Sequence of chain B:
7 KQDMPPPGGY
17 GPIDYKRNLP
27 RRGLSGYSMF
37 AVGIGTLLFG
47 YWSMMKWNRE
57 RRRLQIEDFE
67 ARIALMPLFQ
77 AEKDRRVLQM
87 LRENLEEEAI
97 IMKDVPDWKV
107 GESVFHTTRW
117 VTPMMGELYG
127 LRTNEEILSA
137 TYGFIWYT

Sequence of chain A:
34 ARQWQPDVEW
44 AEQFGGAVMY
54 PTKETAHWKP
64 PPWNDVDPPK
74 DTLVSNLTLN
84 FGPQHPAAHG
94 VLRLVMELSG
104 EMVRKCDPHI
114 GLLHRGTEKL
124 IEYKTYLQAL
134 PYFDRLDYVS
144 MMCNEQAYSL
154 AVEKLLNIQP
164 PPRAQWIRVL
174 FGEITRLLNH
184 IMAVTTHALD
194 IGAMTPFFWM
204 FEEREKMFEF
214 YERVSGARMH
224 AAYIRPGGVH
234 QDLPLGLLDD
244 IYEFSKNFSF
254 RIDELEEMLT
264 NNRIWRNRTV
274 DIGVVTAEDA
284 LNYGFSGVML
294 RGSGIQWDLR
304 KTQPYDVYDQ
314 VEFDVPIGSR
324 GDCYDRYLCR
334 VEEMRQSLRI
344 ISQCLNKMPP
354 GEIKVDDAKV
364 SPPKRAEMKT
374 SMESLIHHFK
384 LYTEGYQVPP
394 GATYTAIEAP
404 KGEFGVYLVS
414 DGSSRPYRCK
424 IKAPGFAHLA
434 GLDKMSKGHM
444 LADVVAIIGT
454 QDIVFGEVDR

Interface contacts:
Residue N349 in chain A contacts residue Y16 in chain B (closest heavy-atom distance 3.4 Å).
Residue R338 in chain A contacts residue Y21 in chain B (closest heavy-atom distance 3.0 Å).
Residue R166 in chain A contacts residue M10 in chain B (closest heavy-atom distance 2.5 Å).
Residue Y245 in chain A contacts residue P18 in chain B (closest heavy-atom distance 4.3 Å).
Residue L241 in chain A contacts residue P11 in chain B (closest heavy-atom distance 3.0 Å).
Residue M351 in chain A is in contact with residue P11 in chain B (closest heavy-atom distance 5.0 Å).
Residue D256 in chain A is in contact with residue L25 in chain B (closest heavy-atom distance 3.1 Å).
Residue Y245 in chain A interacts with residue Y16 in chain B (closest heavy-atom distance 3.7 Å).
Residue S252 in chain A contacts residue D20 in chain B (closest heavy-atom distance 3.9 Å).
Residue F253 in chain A interacts with residue N24 in chain B (closest heavy-atom distance 4.4 Å).
Residue D256 in chain A interacts with residue N24 in chain B (closest heavy-atom distance 2.7 Å).
Residue M351 in chain A contacts residue P13 in chain B (closest heavy-atom distance 3.9 Å).
Residue L341 in chain A contacts residue I19 in chain B (closest heavy-atom distance 3.2 Å).
Residue N264 in chain A contacts residue L25 in chain B (closest heavy-atom distance 4.3 Å).
Residue R338 in chain A contacts residue R23 in chain B (closest heavy-atom distance 3.3 Å).
Residue E260 in chain A interacts with residue L25 in chain B (closest heavy-atom distance 4.2 Å).
Residue L241 in chain A contacts residue Y16 in chain B (closest heavy-atom distance 3.2 Å).
Residue L238 in chain A is in contact with residue P11 in chain B (closest heavy-atom distance 3.3 Å).
Residue S345 in chain A is in contact with residue I19 in chain B (closest heavy-atom distance 3.6 Å).
Residue I344 in chain A contacts residue I19 in chain B (closest heavy-atom distance 4.5 Å).
Residue L341 in chain A contacts residue Y21 in chain B (closest heavy-atom distance 4.3 Å).
Residue S248 in chain A contacts residue D20 in chain B (closest heavy-atom distance 4.8 Å).
Residue D256 in chain A is in contact with residue R23 in chain B (closest heavy-atom distance 4.5 Å).
Residue N349 in chain A is in contact with residue P13 in chain B (closest heavy-atom distance 4.5 Å).
Residue L241 in chain A is in contact with residue P12 in chain B (closest heavy-atom distance 4.9 Å).
Residue S252 in chain A contacts residue K22 in chain B (closest heavy-atom distance 4.3 Å).
Residue S252 in chain A interacts with residue Y21 in chain B (closest heavy-atom distance 3.5 Å).
Residue M351 in chain A contacts residue P12 in chain B (closest heavy-atom distance 4.0 Å).
Residue D235 in chain A interacts with residue P11 in chain B (closest heavy-atom distance 4.8 Å).
Residue R338 in chain A interacts with residue L25 in chain B (closest heavy-atom distance 4.9 Å).
Residue Y245 in chain A is in contact with residue G17 in chain B (closest heavy-atom distance 2.8 Å).
Residue E259 in chain A interacts with residue L25 in chain B (closest heavy-atom distance 4.5 Å).
Residue P353 in chain A interacts with residue M10 in chain B (closest heavy-atom distance 3.6 Å).
Residue P353 in chain A contacts residue Q8 in chain B (closest heavy-atom distance 4.9 Å).
Residue F253 in chain A interacts with residue D20 in chain B (closest heavy-atom distance 4.2 Å).
Residue Y245 in chain A contacts residue I19 in chain B (closest heavy-atom distance 4.1 Å).
Residue S248 in chain A is in contact with residue I19 in chain B (closest heavy-atom distance 3.9 Å).
Residue D235 in chain A is in contact with residue M10 in chain B (closest heavy-atom distance 4.3 Å).
Residue Q339 in chain A is in contact with residue Y21 in chain B (closest heavy-atom distance 4.8 Å).
Residue P353 in chain A interacts with residue P12 in chain B (closest heavy-atom distance 4.2 Å).
Residue R342 in chain A interacts with residue Y21 in chain B (closest heavy-atom distance 3.6 Å).
Residue D242 in chain A interacts with residue Y16 in chain B (closest heavy-atom distance 2.8 Å).
Residue L238 in chain A is in contact with residue D9 in chain B (closest heavy-atom distance 3.8 Å).
Residue L341 in chain A is in contact with residue D20 in chain B (closest heavy-atom distance 3.8 Å).
Residue R166 in chain A interacts with residue P12 in chain B (closest heavy-atom distance 4.8 Å).
Residue E260 in chain A interacts with residue P26 in chain B (closest heavy-atom distance 3.6 Å).
Residue K350 in chain A interacts with residue P13 in chain B (closest heavy-atom distance 4.9 Å).
Residue R166 in chain A is in contact with residue P11 in chain B (closest heavy-atom distance 3.2 Å).
Residue G354 in chain A contacts residue M10 in chain B (closest heavy-atom distance 3.7 Å).
Residue P237 in chain A is in contact with residue P11 in chain B (closest heavy-atom distance 3.7 Å).
Residue K249 in chain A interacts with residue D20 in chain B (closest heavy-atom distance 4.6 Å).
Residue L348 in chain A contacts residue Y16 in chain B (closest heavy-atom distance 4.1 Å).
Residue K249 in chain A is in contact with residue I19 in chain B (closest heavy-atom distance 4.0 Å).
Residue R338 in chain A is in contact with residue K22 in chain B (closest heavy-atom distance 4.0 Å).
Residue L241 in chain A interacts with residue P13 in chain B (closest heavy-atom distance 4.8 Å).
Residue L236 in chain A is in contact with residue P11 in chain B (closest heavy-atom distance 3.5 Å).
Residue L348 in chain A interacts with residue P13 in chain B (closest heavy-atom distance 3.2 Å).
Residue L238 in chain A is in contact with residue M10 in chain B (closest heavy-atom distance 3.7 Å).
Residue N349 in chain A interacts with residue G15 in chain B (closest heavy-atom distance 3.5 Å).
Residue E259 in chain A is in contact with residue R23 in chain B (closest heavy-atom distance 2.2 Å).

The following describes two proteins that form a bound complex.